Sequence of the second protein:
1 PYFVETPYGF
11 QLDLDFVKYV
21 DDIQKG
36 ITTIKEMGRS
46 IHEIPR

Sequence of the first protein:
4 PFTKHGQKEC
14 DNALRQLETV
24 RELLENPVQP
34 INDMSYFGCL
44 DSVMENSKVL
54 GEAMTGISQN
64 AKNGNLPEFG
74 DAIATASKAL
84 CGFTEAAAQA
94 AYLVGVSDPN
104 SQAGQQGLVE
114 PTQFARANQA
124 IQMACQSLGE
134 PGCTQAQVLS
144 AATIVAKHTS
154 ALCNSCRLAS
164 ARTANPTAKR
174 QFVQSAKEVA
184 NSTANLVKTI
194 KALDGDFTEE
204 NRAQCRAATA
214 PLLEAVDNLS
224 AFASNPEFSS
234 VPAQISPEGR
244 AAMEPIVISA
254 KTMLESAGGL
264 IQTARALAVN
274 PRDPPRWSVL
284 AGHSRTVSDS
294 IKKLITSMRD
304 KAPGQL

This data describes a binding interaction between two proteins.

Contacts between the two chains:
Residue S61 in the first protein is in contact with residue L12 in the second protein (closest heavy-atom distance 3.6 Å).
Residue M47 in the first protein is in contact with residue I23 in the second protein (closest heavy-atom distance 4.0 Å).
Residue K295 in the first protein is in contact with residue Y19 in the second protein (closest heavy-atom distance 3.6 Å).
Residue K65 in the first protein interacts with residue P7 in the second protein (closest heavy-atom distance 3.6 Å).
Residue Q62 in the first protein contacts residue E5 in the second protein (closest heavy-atom distance 3.1 Å).
Residue W280 in the first protein contacts residue P7 in the second protein (closest heavy-atom distance 3.6 Å).
Residue S50 in the first protein is in contact with residue V20 in the second protein (closest heavy-atom distance 3.2 Å).
Residue R275 in the first protein is in contact with residue Y8 in the second protein (closest heavy-atom distance 3.5 Å).
Residue W280 in the first protein interacts with residue F10 in the second protein (closest heavy-atom distance 4.0 Å).
Residue M47 in the first protein is in contact with residue V20 in the second protein (closest heavy-atom distance 3.7 Å).
Residue T58 in the first protein contacts residue V4 in the second protein (closest heavy-atom distance 3.6 Å).
Residue R288 in the first protein contacts residue D13 in the second protein (closest heavy-atom distance 3.2 Å).
Residue E48 in the first protein interacts with residue Q24 in the second protein (closest heavy-atom distance 4.4 Å).
Residue T299 in the first protein is in contact with residue Y19 in the second protein (closest heavy-atom distance 2.8 Å).
Residue W280 in the first protein interacts with residue T6 in the second protein (closest heavy-atom distance 3.6 Å).
Residue S291 in the first protein interacts with residue L14 in the second protein (closest heavy-atom distance 4.2 Å).
Residue G54 in the first protein is in contact with residue L14 in the second protein (closest heavy-atom distance 4.0 Å).
Residue K295 in the first protein is in contact with residue F16 in the second protein (closest heavy-atom distance 3.7 Å).
Residue L53 in the first protein contacts residue F16 in the second protein (closest heavy-atom distance 4.5 Å).
Residue G54 in the first protein interacts with residue F16 in the second protein (closest heavy-atom distance 4.1 Å).
Residue S291 in the first protein contacts residue F16 in the second protein (closest heavy-atom distance 3.1 Å).
Residue M57 in the first protein contacts residue D13 in the second protein (closest heavy-atom distance 4.3 Å).
Residue S287 in the first protein interacts with residue L12 in the second protein (closest heavy-atom distance 3.6 Å).
Residue L283 in the first protein interacts with residue L12 in the second protein (closest heavy-atom distance 3.6 Å).
Residue K295 in the first protein contacts residue D15 in the second protein (closest heavy-atom distance 3.9 Å).
Residue S61 in the first protein contacts residue T6 in the second protein (closest heavy-atom distance 3.5 Å).
Residue M57 in the first protein is in contact with residue L12 in the second protein (closest heavy-atom distance 3.5 Å).
Residue D292 in the first protein interacts with residue D13 in the second protein (closest heavy-atom distance 4.1 Å).
Residue S287 in the first protein is in contact with residue D13 in the second protein (closest heavy-atom distance 3.5 Å).
Residue T58 in the first protein contacts residue L14 in the second protein (closest heavy-atom distance 3.9 Å).
Residue D276 in the first protein is in contact with residue Y8 in the second protein (closest heavy-atom distance 4.0 Å).
Residue M57 in the first protein is in contact with residue L14 in the second protein (closest heavy-atom distance 3.7 Å).
Residue A284 in the first protein is in contact with residue Q11 in the second protein (closest heavy-atom distance 3.3 Å).
Residue W280 in the first protein contacts residue Y8 in the second protein (closest heavy-atom distance 3.6 Å).
Residue A284 in the first protein is in contact with residue L12 in the second protein (closest heavy-atom distance 4.8 Å).
Residue R302 in the first protein contacts residue I23 in the second protein (closest heavy-atom distance 3.3 Å).
Residue S291 in the first protein is in contact with residue D13 in the second protein (closest heavy-atom distance 3.1 Å).
Residue I298 in the first protein is in contact with residue Y19 in the second protein (closest heavy-atom distance 3.9 Å).
Residue G54 in the first protein interacts with residue V17 in the second protein (closest heavy-atom distance 3.9 Å).
Residue I294 in the first protein is in contact with residue F16 in the second protein (closest heavy-atom distance 3.6 Å).
Residue S291 in the first protein interacts with residue D15 in the second protein (closest heavy-atom distance 3.4 Å).
Residue Q62 in the first protein interacts with residue V4 in the second protein (closest heavy-atom distance 4.5 Å).
Residue S50 in the first protein contacts residue F16 in the second protein (closest heavy-atom distance 3.4 Å).
Residue A284 in the first protein is in contact with residue F10 in the second protein (closest heavy-atom distance 3.9 Å).
Residue R302 in the first protein contacts residue Y19 in the second protein (closest heavy-atom distance 3.8 Å).
Residue P274 in the first protein interacts with residue Y8 in the second protein (closest heavy-atom distance 4.1 Å).
Residue M47 in the first protein interacts with residue Q24 in the second protein (closest heavy-atom distance 4.8 Å).
Residue S61 in the first protein contacts residue E5 in the second protein (closest heavy-atom distance 4.6 Å).
Residue S50 in the first protein interacts with residue V17 in the second protein (closest heavy-atom distance 4.1 Å).
Residue T58 in the first protein contacts residue L12 in the second protein (closest heavy-atom distance 4.4 Å).
Residue S61 in the first protein contacts residue P7 in the second protein (closest heavy-atom distance 4.4 Å).
Residue S287 in the first protein is in contact with residue Q11 in the second protein (closest heavy-atom distance 3.5 Å).
Residue K51 in the first protein interacts with residue Q24 in the second protein (closest heavy-atom distance 4.1 Å).
Residue P277 in the first protein interacts with residue F10 in the second protein (closest heavy-atom distance 3.6 Å).
Residue I298 in the first protein contacts residue V20 in the second protein (closest heavy-atom distance 3.6 Å).
Residue M57 in the first protein is in contact with residue F16 in the second protein (closest heavy-atom distance 3.5 Å).
Residue S281 in the first protein contacts residue F10 in the second protein (closest heavy-atom distance 3.6 Å).
Residue P277 in the first protein is in contact with residue Y8 in the second protein (closest heavy-atom distance 3.6 Å).
Residue I298 in the first protein contacts residue I23 in the second protein (closest heavy-atom distance 4.1 Å).
Residue R288 in the first protein interacts with residue D15 in the second protein (closest heavy-atom distance 4.1 Å).